Interface contacts:
Residue C84 in the first protein contacts residue I2 in the second protein (closest heavy-atom distance 5.0 Å).
Residue L48 in the first protein is in contact with residue A6 in the second protein (closest heavy-atom distance 3.2 Å).
Residue L48 in the first protein interacts with residue A10 in the second protein (closest heavy-atom distance 3.4 Å).
Residue F20 in the first protein interacts with residue A4 in the second protein (closest heavy-atom distance 4.8 Å).
Residue F20 in the first protein interacts with residue L11 in the second protein (closest heavy-atom distance 4.8 Å).
Residue A23 in the first protein is in contact with residue L11 in the second protein (closest heavy-atom distance 3.2 Å).
Residue D88 in the first protein interacts with residue R1 in the second protein (closest heavy-atom distance 4.3 Å).
Residue V44 in the first protein contacts residue M7 in the second protein (closest heavy-atom distance 4.3 Å).
Residue M85 in the first protein interacts with residue I2 in the second protein (closest heavy-atom distance 3.9 Å).
Residue M47 in the first protein is in contact with residue A6 in the second protein (closest heavy-atom distance 4.3 Å).
Residue V44 in the first protein is in contact with residue A10 in the second protein (closest heavy-atom distance 4.3 Å).
Residue I26 in the first protein interacts with residue L11 in the second protein (closest heavy-atom distance 3.6 Å).
Residue F20 in the first protein contacts residue M7 in the second protein (closest heavy-atom distance 3.6 Å).
Residue L48 in the first protein contacts residue Q9 in the second protein (closest heavy-atom distance 4.9 Å).
Residue F20 in the first protein contacts residue I2 in the second protein (closest heavy-atom distance 5.0 Å).
Residue M81 in the first protein is in contact with residue I2 in the second protein (closest heavy-atom distance 4.3 Å).
Residue F77 in the first protein contacts residue M7 in the second protein (closest heavy-atom distance 4.0 Å).
Residue E19 in the first protein is in contact with residue M8 in the second protein (closest heavy-atom distance 4.6 Å).
Residue I26 in the first protein interacts with residue A10 in the second protein (closest heavy-atom distance 3.8 Å).
Residue A23 in the first protein interacts with residue M7 in the second protein (closest heavy-atom distance 3.5 Å).
Residue E19 in the first protein is in contact with residue L11 in the second protein (closest heavy-atom distance 3.0 Å).
Residue L48 in the first protein is in contact with residue M7 in the second protein (closest heavy-atom distance 3.5 Å).
Residue M47 in the first protein interacts with residue Q9 in the second protein (closest heavy-atom distance 3.6 Å).
Residue C84 in the first protein interacts with residue R1 in the second protein (closest heavy-atom distance 4.2 Å).
Residue M47 in the first protein is in contact with residue A10 in the second protein (closest heavy-atom distance 3.3 Å).
Residue F27 in the first protein interacts with residue M7 in the second protein (closest heavy-atom distance 3.4 Å).
Residue A22 in the first protein interacts with residue L11 in the second protein (closest heavy-atom distance 3.3 Å).

These two protein chains interact to form a complex.

Sequence of the second protein:
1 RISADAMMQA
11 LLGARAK

Sequence of the first protein:
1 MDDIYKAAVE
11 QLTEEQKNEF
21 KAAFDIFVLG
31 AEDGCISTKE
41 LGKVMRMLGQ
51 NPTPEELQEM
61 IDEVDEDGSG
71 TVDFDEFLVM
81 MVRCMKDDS